Interface contacts:
Residue R160 in the first protein contacts residue E5 in the second protein (closest heavy-atom distance 4.7 Å).
Residue S159 in the first protein interacts with residue N4 in the second protein (closest heavy-atom distance 4.2 Å).
Residue R160 in the first protein is in contact with residue N4 in the second protein (closest heavy-atom distance 3.3 Å).
Residue R160 in the first protein interacts with residue Q3 in the second protein (closest heavy-atom distance 4.8 Å).
Residue Q27 in the first protein interacts with residue I45 in the second protein (closest heavy-atom distance 4.2 Å).

Sequence of the first protein:
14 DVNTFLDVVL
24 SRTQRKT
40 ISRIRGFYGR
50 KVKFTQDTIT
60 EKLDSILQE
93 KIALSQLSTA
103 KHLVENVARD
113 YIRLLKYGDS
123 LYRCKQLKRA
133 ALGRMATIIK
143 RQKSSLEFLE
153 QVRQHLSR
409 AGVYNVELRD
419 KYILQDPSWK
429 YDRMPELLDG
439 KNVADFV

Sequence of the second protein:
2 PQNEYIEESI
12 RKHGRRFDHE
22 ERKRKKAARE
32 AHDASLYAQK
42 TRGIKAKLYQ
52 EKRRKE

The following describes two proteins that form a bound complex.